Sequence of chain B:
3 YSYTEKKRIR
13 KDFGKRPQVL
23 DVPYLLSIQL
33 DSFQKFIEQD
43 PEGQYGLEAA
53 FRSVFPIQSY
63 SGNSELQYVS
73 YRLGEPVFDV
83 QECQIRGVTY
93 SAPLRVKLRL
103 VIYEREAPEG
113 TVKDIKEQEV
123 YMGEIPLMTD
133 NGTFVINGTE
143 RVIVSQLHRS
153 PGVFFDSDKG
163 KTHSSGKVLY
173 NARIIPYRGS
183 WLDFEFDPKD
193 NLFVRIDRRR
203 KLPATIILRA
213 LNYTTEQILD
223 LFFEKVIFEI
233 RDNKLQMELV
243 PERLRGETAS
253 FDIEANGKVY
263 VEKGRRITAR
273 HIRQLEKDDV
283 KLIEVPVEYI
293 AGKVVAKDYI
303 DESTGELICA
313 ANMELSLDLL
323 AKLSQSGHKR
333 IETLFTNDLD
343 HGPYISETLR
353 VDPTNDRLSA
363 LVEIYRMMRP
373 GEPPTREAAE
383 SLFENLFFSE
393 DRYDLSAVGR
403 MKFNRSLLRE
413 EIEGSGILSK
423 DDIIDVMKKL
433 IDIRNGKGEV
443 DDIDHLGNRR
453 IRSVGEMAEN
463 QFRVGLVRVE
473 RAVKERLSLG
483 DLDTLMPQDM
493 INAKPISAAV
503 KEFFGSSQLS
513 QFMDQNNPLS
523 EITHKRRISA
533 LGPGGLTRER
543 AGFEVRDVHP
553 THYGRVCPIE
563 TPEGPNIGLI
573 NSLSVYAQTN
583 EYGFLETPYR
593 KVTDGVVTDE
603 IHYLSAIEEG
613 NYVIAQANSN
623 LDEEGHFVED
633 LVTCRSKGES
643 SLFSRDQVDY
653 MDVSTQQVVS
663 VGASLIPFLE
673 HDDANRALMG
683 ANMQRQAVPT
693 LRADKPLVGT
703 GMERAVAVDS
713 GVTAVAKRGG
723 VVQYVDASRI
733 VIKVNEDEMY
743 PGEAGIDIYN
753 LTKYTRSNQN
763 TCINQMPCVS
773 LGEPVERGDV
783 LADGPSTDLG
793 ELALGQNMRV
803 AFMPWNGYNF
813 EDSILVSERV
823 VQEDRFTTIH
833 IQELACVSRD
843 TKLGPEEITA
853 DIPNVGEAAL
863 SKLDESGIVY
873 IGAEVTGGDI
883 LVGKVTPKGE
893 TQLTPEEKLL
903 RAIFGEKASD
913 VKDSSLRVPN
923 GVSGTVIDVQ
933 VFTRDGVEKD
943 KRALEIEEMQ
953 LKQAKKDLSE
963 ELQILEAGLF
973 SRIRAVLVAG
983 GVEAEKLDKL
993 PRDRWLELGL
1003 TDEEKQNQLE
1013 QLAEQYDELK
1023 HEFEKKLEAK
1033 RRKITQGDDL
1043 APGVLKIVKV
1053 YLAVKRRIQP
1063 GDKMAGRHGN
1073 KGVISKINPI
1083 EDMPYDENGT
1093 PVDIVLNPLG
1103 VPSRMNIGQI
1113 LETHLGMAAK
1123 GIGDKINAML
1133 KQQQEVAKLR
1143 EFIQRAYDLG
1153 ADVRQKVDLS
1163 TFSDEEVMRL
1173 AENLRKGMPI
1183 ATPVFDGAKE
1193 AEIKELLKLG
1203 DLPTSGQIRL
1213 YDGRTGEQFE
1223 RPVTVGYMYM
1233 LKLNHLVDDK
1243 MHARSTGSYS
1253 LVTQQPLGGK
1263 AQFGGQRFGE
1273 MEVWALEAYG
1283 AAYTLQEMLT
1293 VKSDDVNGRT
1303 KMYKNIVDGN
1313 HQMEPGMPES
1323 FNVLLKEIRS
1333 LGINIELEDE

Sequence of chain A:
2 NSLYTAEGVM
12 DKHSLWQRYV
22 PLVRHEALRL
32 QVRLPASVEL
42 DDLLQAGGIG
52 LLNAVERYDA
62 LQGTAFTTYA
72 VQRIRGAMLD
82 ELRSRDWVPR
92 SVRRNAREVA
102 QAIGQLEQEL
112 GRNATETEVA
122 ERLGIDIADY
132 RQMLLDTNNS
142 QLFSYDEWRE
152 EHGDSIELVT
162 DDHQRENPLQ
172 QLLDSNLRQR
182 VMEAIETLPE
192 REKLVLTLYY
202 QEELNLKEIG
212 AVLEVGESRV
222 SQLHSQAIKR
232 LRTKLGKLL

Contacts between the two chains:
Residue S509 in chain B contacts residue R150 in chain A (closest heavy-atom distance 3.8 Å).
Residue E898 in chain B is in contact with residue D175 in chain A (closest heavy-atom distance 4.1 Å).
Residue L1259 in chain B interacts with residue L159 in chain A (closest heavy-atom distance 4.7 Å).
Residue F906 in chain B interacts with residue K238 in chain A (closest heavy-atom distance 4.4 Å).
Residue K900 in chain B is in contact with residue Y201 in chain A (closest heavy-atom distance 4.6 Å).
Residue P1044 in chain B is in contact with residue L135 in chain A (closest heavy-atom distance 3.6 Å).
Residue P897 in chain B interacts with residue E204 in chain A (closest heavy-atom distance 4.3 Å).
Residue E477 in chain B contacts residue R30 in chain A (closest heavy-atom distance 4.0 Å).
Residue P1044 in chain B is in contact with residue N140 in chain A (closest heavy-atom distance 3.6 Å).
Residue L1259 in chain B is in contact with residue T161 in chain A (closest heavy-atom distance 4.9 Å).
Residue I905 in chain B is in contact with residue R233 in chain A (closest heavy-atom distance 3.1 Å).
Residue Y1305 in chain B is in contact with residue L170 in chain A (closest heavy-atom distance 4.5 Å).
Residue L1253 in chain B is in contact with residue D163 in chain A (closest heavy-atom distance 4.7 Å).
Residue T896 in chain B interacts with residue E204 in chain A (closest heavy-atom distance 4.8 Å).
Residue E899 in chain B is in contact with residue D175 in chain A (closest heavy-atom distance 4.3 Å).
Residue L902 in chain B contacts residue L178 in chain A (closest heavy-atom distance 5.0 Å).
Residue A904 in chain B is in contact with residue I229 in chain A (closest heavy-atom distance 3.5 Å).
Residue K1306 in chain B contacts residue L173 in chain A (closest heavy-atom distance 4.8 Å).
Residue I905 in chain B interacts with residue L178 in chain A (closest heavy-atom distance 4.7 Å).
Residue D937 in chain B contacts residue E117 in chain A (closest heavy-atom distance 3.2 Å).
Residue P897 in chain B interacts with residue Y201 in chain A (closest heavy-atom distance 4.0 Å).
Residue R540 in chain B is in contact with residue E152 in chain A (closest heavy-atom distance 4.1 Å).
Residue G938 in chain B is in contact with residue R132 in chain A (closest heavy-atom distance 4.7 Å).
Residue D491 in chain B contacts residue Q109 in chain A (closest heavy-atom distance 3.0 Å).
Residue L901 in chain B interacts with residue Y201 in chain A (closest heavy-atom distance 3.3 Å).
Residue V1254 in chain B interacts with residue E158 in chain A (closest heavy-atom distance 4.4 Å).
Residue G1045 in chain B interacts with residue L136 in chain A (closest heavy-atom distance 4.7 Å).
Residue K900 in chain B contacts residue Y200 in chain A (closest heavy-atom distance 3.3 Å).
Residue F906 in chain B contacts residue L240 in chain A (closest heavy-atom distance 3.7 Å).
Residue G507 in chain B interacts with residue R150 in chain A (closest heavy-atom distance 3.6 Å).
Residue V79 in chain B is in contact with residue R113 in chain A (closest heavy-atom distance 4.9 Å).
Residue Y123 in chain B is in contact with residue N114 in chain A (closest heavy-atom distance 4.8 Å).
Residue Y123 in chain B is in contact with residue E108 in chain A (closest heavy-atom distance 2.9 Å).
Residue Y123 in chain B is in contact with residue R113 in chain A (closest heavy-atom distance 4.5 Å).
Residue G1045 in chain B interacts with residue R132 in chain A (closest heavy-atom distance 4.8 Å).
Residue L901 in chain B is in contact with residue V182 in chain A (closest heavy-atom distance 4.7 Å).
Residue Y123 in chain B is in contact with residue G112 in chain A (closest heavy-atom distance 3.1 Å).
Residue N856 in chain B contacts residue L240 in chain A (closest heavy-atom distance 4.5 Å).
Residue E898 in chain B is in contact with residue Q172 in chain A (closest heavy-atom distance 4.3 Å).
Residue L902 in chain B contacts residue L239 in chain A (closest heavy-atom distance 3.4 Å).
Residue I905 in chain B interacts with residue L232 in chain A (closest heavy-atom distance 4.5 Å).
Residue L1047 in chain B is in contact with residue R132 in chain A (closest heavy-atom distance 3.9 Å).
Residue V939 in chain B interacts with residue R132 in chain A (closest heavy-atom distance 3.3 Å).
Residue D842 in chain B is in contact with residue L136 in chain A (closest heavy-atom distance 4.7 Å).
Residue Y1305 in chain B contacts residue P169 in chain A (closest heavy-atom distance 4.6 Å).
Residue P1044 in chain B contacts residue L136 in chain A (closest heavy-atom distance 3.4 Å).
Residue E126 in chain B contacts residue N114 in chain A (closest heavy-atom distance 4.5 Å).
Residue V1046 in chain B interacts with residue R132 in chain A (closest heavy-atom distance 4.8 Å).
Residue R936 in chain B contacts residue R132 in chain A (closest heavy-atom distance 2.9 Å).
Residue R470 in chain B interacts with residue V33 in chain A (closest heavy-atom distance 4.5 Å).
Residue L902 in chain B contacts residue D175 in chain A (closest heavy-atom distance 4.7 Å).
Residue S508 in chain B interacts with residue R150 in chain A (closest heavy-atom distance 3.1 Å).
Residue P897 in chain B interacts with residue Y200 in chain A (closest heavy-atom distance 4.0 Å).
Residue E898 in chain B is in contact with residue R179 in chain A (closest heavy-atom distance 2.9 Å).
Residue R473 in chain B is in contact with residue V33 in chain A (closest heavy-atom distance 3.3 Å).
Residue F906 in chain B interacts with residue G237 in chain A (closest heavy-atom distance 3.3 Å).
Residue Q490 in chain B contacts residue Q109 in chain A (closest heavy-atom distance 2.6 Å).
Residue E898 in chain B is in contact with residue E204 in chain A (closest heavy-atom distance 3.8 Å).
Residue Q490 in chain B interacts with residue E108 in chain A (closest heavy-atom distance 4.8 Å).
Residue F906 in chain B contacts residue L239 in chain A (closest heavy-atom distance 4.7 Å).

These two protein chains interact to form a complex.